These two protein chains interact to form a complex.

Interface contacts:
Residue R58 in protein 2 interacts with residue P59 in protein 1 (closest heavy-atom distance 4.5 Å).
Residue R58 in protein 2 is in contact with residue A56 in protein 1 (closest heavy-atom distance 2.8 Å).
Residue M61 in protein 2 interacts with residue L60 in protein 1 (closest heavy-atom distance 4.9 Å).
Residue R51 in protein 2 interacts with residue D52 in protein 1 (closest heavy-atom distance 2.8 Å).
Residue I65 in protein 2 interacts with residue T61 in protein 1 (closest heavy-atom distance 4.4 Å).
Residue P69 in protein 2 contacts residue Y62 in protein 1 (closest heavy-atom distance 3.8 Å).
Residue I65 in protein 2 interacts with residue P63 in protein 1 (closest heavy-atom distance 3.5 Å).
Residue R51 in protein 2 contacts residue R47 in protein 1 (closest heavy-atom distance 3.5 Å).
Residue I65 in protein 2 interacts with residue P59 in protein 1 (closest heavy-atom distance 4.0 Å).
Residue R58 in protein 2 is in contact with residue A55 in protein 1 (closest heavy-atom distance 4.2 Å).
Residue R58 in protein 2 contacts residue P57 in protein 1 (closest heavy-atom distance 3.2 Å).
Residue I68 in protein 2 contacts residue Y62 in protein 1 (closest heavy-atom distance 4.0 Å).
Residue I65 in protein 2 contacts residue Y62 in protein 1 (closest heavy-atom distance 3.6 Å).
Residue R58 in protein 2 is in contact with residue I58 in protein 1 (closest heavy-atom distance 4.1 Å).
Residue W62 in protein 2 interacts with residue P63 in protein 1 (closest heavy-atom distance 3.5 Å).
Residue N54 in protein 2 is in contact with residue I58 in protein 1 (closest heavy-atom distance 3.8 Å).
Residue M61 in protein 2 is in contact with residue P59 in protein 1 (closest heavy-atom distance 3.4 Å).
Residue E55 in protein 2 contacts residue A55 in protein 1 (closest heavy-atom distance 3.9 Å).
Residue W62 in protein 2 contacts residue P59 in protein 1 (closest heavy-atom distance 3.7 Å).
Residue A57 in protein 2 interacts with residue I58 in protein 1 (closest heavy-atom distance 4.1 Å).
Residue M61 in protein 2 is in contact with residue I58 in protein 1 (closest heavy-atom distance 4.0 Å).

Sequence of protein 2:
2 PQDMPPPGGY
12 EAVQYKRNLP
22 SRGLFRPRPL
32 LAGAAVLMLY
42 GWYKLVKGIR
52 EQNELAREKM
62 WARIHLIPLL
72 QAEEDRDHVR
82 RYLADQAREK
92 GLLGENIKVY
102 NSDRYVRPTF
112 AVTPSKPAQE

Sequence of protein 1:
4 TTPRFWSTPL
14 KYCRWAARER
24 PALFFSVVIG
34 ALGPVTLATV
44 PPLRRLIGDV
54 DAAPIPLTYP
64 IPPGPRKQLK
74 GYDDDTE